The following describes two proteins that form a bound complex.

Sequence of chain B:
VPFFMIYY

Residue-level contacts at the interface:
Residue L85 in chain A interacts with residue Y8 in chain B (closest heavy-atom distance 3.4 Å).
Residue P89 in chain A contacts residue Y8 in chain B (closest heavy-atom distance 4.5 Å).
Residue Y171 in chain A interacts with residue M5 in chain B (closest heavy-atom distance 3.1 Å).
Residue A212 in chain A is in contact with residue M5 in chain B (closest heavy-atom distance 3.7 Å).
Residue T90 in chain A is in contact with residue I6 in chain B (closest heavy-atom distance 3.8 Å).
Residue Y91 in chain A interacts with residue F4 in chain B (closest heavy-atom distance 4.9 Å).
Residue K289 in chain A is in contact with residue F3 in chain B (closest heavy-atom distance 3.7 Å).
Residue F132 in chain A contacts residue V1 in chain B (closest heavy-atom distance 4.5 Å).
Residue G215 in chain A interacts with residue M5 in chain B (closest heavy-atom distance 4.2 Å).
Residue M211 in chain A contacts residue F4 in chain B (closest heavy-atom distance 3.4 Å).
Residue I204 in chain A is in contact with residue Y7 in chain B (closest heavy-atom distance 4.5 Å).
Residue L126 in chain A contacts residue Y8 in chain B (closest heavy-atom distance 4.9 Å).
Residue L164 in chain A interacts with residue Y8 in chain B (closest heavy-atom distance 3.3 Å).
Residue Y91 in chain A interacts with residue F3 in chain B (closest heavy-atom distance 3.3 Å).
Residue P89 in chain A interacts with residue Y7 in chain B (closest heavy-atom distance 4.0 Å).
Residue E293 in chain A interacts with residue F4 in chain B (closest heavy-atom distance 4.8 Å).
Residue F88 in chain A is in contact with residue Y8 in chain B (closest heavy-atom distance 3.5 Å).
Residue K255 in chain A interacts with residue F4 in chain B (closest heavy-atom distance 3.9 Å).
Residue Y91 in chain A contacts residue Y7 in chain B (closest heavy-atom distance 3.9 Å).
Residue I86 in chain A interacts with residue Y7 in chain B (closest heavy-atom distance 4.2 Å).
Residue I204 in chain A interacts with residue Y8 in chain B (closest heavy-atom distance 3.6 Å).
Residue Y174 in chain A is in contact with residue P2 in chain B (closest heavy-atom distance 3.4 Å).
Residue Y171 in chain A interacts with residue I6 in chain B (closest heavy-atom distance 3.2 Å).
Residue T290 in chain A is in contact with residue F3 in chain B (closest heavy-atom distance 3.5 Å).
Residue G92 in chain A contacts residue I6 in chain B (closest heavy-atom distance 3.8 Å).
Residue E293 in chain A contacts residue F3 in chain B (closest heavy-atom distance 3.5 Å).
Residue I251 in chain A is in contact with residue F4 in chain B (closest heavy-atom distance 4.2 Å).
Residue T90 in chain A interacts with residue Y8 in chain B (closest heavy-atom distance 2.6 Å).
Residue L216 in chain A contacts residue M5 in chain B (closest heavy-atom distance 4.5 Å).
Residue P89 in chain A is in contact with residue I6 in chain B (closest heavy-atom distance 4.9 Å).
Residue A201 in chain A interacts with residue Y8 in chain B (closest heavy-atom distance 4.2 Å).
Residue Y91 in chain A interacts with residue Y8 in chain B (closest heavy-atom distance 4.7 Å).
Residue L286 in chain A contacts residue F3 in chain B (closest heavy-atom distance 4.5 Å).
Residue N208 in chain A interacts with residue Y7 in chain B (closest heavy-atom distance 3.2 Å).
Residue F170 in chain A interacts with residue M5 in chain B (closest heavy-atom distance 4.7 Å).
Residue Y245 in chain A is in contact with residue Y7 in chain B (closest heavy-atom distance 3.3 Å).
Residue Y174 in chain A contacts residue V1 in chain B (closest heavy-atom distance 3.5 Å).
Residue P247 in chain A contacts residue Y7 in chain B (closest heavy-atom distance 4.5 Å).
Residue A205 in chain A is in contact with residue Y8 in chain B (closest heavy-atom distance 3.2 Å).
Residue G248 in chain A is in contact with residue Y7 in chain B (closest heavy-atom distance 3.2 Å).
Residue Y174 in chain A is in contact with residue M5 in chain B (closest heavy-atom distance 4.2 Å).
Residue Y171 in chain A contacts residue V1 in chain B (closest heavy-atom distance 4.1 Å).
Residue Y171 in chain A contacts residue Y7 in chain B (closest heavy-atom distance 4.5 Å).
Residue I86 in chain A interacts with residue Y8 in chain B (closest heavy-atom distance 3.7 Å).
Residue I129 in chain A contacts residue Y8 in chain B (closest heavy-atom distance 4.9 Å).
Residue G92 in chain A interacts with residue F3 in chain B (closest heavy-atom distance 4.5 Å).
Residue N208 in chain A contacts residue Y8 in chain B (closest heavy-atom distance 3.4 Å).
Residue D167 in chain A contacts residue Y8 in chain B (closest heavy-atom distance 4.3 Å).
Residue L130 in chain A contacts residue Y8 in chain B (closest heavy-atom distance 3.5 Å).
Residue F207 in chain A interacts with residue Y7 in chain B (closest heavy-atom distance 4.3 Å).
Residue S244 in chain A contacts residue Y7 in chain B (closest heavy-atom distance 4.6 Å).
Residue N208 in chain A is in contact with residue M5 in chain B (closest heavy-atom distance 4.3 Å).
Residue L252 in chain A contacts residue F4 in chain B (closest heavy-atom distance 3.7 Å).
Residue K100 in chain A interacts with residue Y8 in chain B (closest heavy-atom distance 2.4 Å).
Residue M211 in chain A contacts residue Y7 in chain B (closest heavy-atom distance 4.0 Å).
Residue M211 in chain A is in contact with residue M5 in chain B (closest heavy-atom distance 4.0 Å).
Residue T133 in chain A contacts residue V1 in chain B (closest heavy-atom distance 3.8 Å).
Residue Y91 in chain A interacts with residue I6 in chain B (closest heavy-atom distance 3.2 Å).
Residue I251 in chain A is in contact with residue F3 in chain B (closest heavy-atom distance 4.1 Å).
Residue N208 in chain A is in contact with residue I6 in chain B (closest heavy-atom distance 4.5 Å).

Sequence of chain A:
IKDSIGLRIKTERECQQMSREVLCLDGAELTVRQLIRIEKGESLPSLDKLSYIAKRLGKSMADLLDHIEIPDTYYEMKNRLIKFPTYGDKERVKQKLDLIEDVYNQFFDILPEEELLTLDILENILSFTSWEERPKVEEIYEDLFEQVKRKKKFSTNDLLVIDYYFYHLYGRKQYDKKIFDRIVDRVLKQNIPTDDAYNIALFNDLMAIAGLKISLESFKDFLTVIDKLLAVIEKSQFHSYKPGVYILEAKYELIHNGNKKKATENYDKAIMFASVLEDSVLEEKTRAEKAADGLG